Sequence of protein 2:
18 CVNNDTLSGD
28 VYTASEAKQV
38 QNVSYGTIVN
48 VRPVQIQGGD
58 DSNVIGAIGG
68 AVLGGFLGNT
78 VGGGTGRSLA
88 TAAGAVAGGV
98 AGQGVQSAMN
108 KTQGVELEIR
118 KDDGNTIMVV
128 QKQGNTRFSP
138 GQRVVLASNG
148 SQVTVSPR

Sequence of protein 1:
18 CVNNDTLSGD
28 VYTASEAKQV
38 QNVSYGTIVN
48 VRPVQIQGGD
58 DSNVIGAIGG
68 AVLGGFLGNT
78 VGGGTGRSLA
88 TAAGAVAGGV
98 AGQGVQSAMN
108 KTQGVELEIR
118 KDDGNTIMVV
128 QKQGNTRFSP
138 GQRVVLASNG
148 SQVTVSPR

Contacts between the two chains:
Residue K108 in protein 1 is in contact with residue D22 in protein 2 (closest heavy-atom distance 3.2 Å).
Residue V93 in protein 1 is in contact with residue G66 in protein 2 (closest heavy-atom distance 4.2 Å).
Residue Q149 in protein 1 interacts with residue K35 in protein 2 (closest heavy-atom distance 3.5 Å).
Residue Q52 in protein 1 interacts with residue Y29 in protein 2 (closest heavy-atom distance 3.2 Å).
Residue L86 in protein 1 contacts residue L74 in protein 2 (closest heavy-atom distance 4.0 Å).
Residue Q54 in protein 1 is in contact with residue T30 in protein 2 (closest heavy-atom distance 3.4 Å).
Residue R49 in protein 1 is in contact with residue G26 in protein 2 (closest heavy-atom distance 2.9 Å).
Residue R49 in protein 1 is in contact with residue Y29 in protein 2 (closest heavy-atom distance 4.2 Å).
Residue V126 in protein 1 is in contact with residue Q36 in protein 2 (closest heavy-atom distance 3.1 Å).
Residue V126 in protein 1 interacts with residue K35 in protein 2 (closest heavy-atom distance 4.0 Å).
Residue L86 in protein 1 contacts residue F73 in protein 2 (closest heavy-atom distance 3.9 Å).
Residue M125 in protein 1 interacts with residue V142 in protein 2 (closest heavy-atom distance 4.0 Å).
Residue V150 in protein 1 interacts with residue K35 in protein 2 (closest heavy-atom distance 3.3 Å).
Residue T82 in protein 1 contacts residue T77 in protein 2 (closest heavy-atom distance 3.4 Å).
Residue I124 in protein 1 is in contact with residue V40 in protein 2 (closest heavy-atom distance 3.9 Å).
Residue A89 in protein 1 contacts residue F73 in protein 2 (closest heavy-atom distance 3.5 Å).
Residue Q100 in protein 1 is in contact with residue C18 in protein 2 (closest heavy-atom distance 3.2 Å).
Residue I124 in protein 1 contacts residue V37 in protein 2 (closest heavy-atom distance 3.6 Å).
Residue V127 in protein 1 is in contact with residue E33 in protein 2 (closest heavy-atom distance 3.5 Å).
Residue S148 in protein 1 is in contact with residue Q36 in protein 2 (closest heavy-atom distance 3.5 Å).
Residue E113 in protein 1 contacts residue S153 in protein 2 (closest heavy-atom distance 3.9 Å).
Residue V28 in protein 1 interacts with residue K35 in protein 2 (closest heavy-atom distance 4.0 Å).
Residue D58 in protein 1 interacts with residue N20 in protein 2 (closest heavy-atom distance 3.0 Å).
Residue Q52 in protein 1 contacts residue V28 in protein 2 (closest heavy-atom distance 3.6 Å).
Residue R49 in protein 1 interacts with residue S153 in protein 2 (closest heavy-atom distance 3.0 Å).
Residue Q54 in protein 1 interacts with residue A31 in protein 2 (closest heavy-atom distance 2.8 Å).
Residue V51 in protein 1 is in contact with residue Y29 in protein 2 (closest heavy-atom distance 3.4 Å).
Residue S85 in protein 1 interacts with residue F73 in protein 2 (closest heavy-atom distance 3.5 Å).
Residue M125 in protein 1 interacts with residue Q38 in protein 2 (closest heavy-atom distance 3.1 Å).
Residue S104 in protein 1 interacts with residue N20 in protein 2 (closest heavy-atom distance 3.7 Å).
Residue R49 in protein 1 interacts with residue D27 in protein 2 (closest heavy-atom distance 4.1 Å).
Residue G55 in protein 1 is in contact with residue A31 in protein 2 (closest heavy-atom distance 3.8 Å).
Residue I124 in protein 1 is in contact with residue Q38 in protein 2 (closest heavy-atom distance 3.3 Å).
Residue T23 in protein 1 contacts residue K35 in protein 2 (closest heavy-atom distance 3.5 Å).
Residue L24 in protein 1 interacts with residue K35 in protein 2 (closest heavy-atom distance 3.8 Å).
Residue M125 in protein 1 interacts with residue A144 in protein 2 (closest heavy-atom distance 3.5 Å).
Residue E115 in protein 1 is in contact with residue V142 in protein 2 (closest heavy-atom distance 4.2 Å).
Residue D58 in protein 1 is in contact with residue V19 in protein 2 (closest heavy-atom distance 3.5 Å).
Residue S25 in protein 1 contacts residue K35 in protein 2 (closest heavy-atom distance 3.2 Å).
Residue L24 in protein 1 contacts residue A31 in protein 2 (closest heavy-atom distance 3.6 Å).
Residue Q149 in protein 1 is in contact with residue Q36 in protein 2 (closest heavy-atom distance 3.8 Å).
Residue A90 in protein 1 is in contact with residue L70 in protein 2 (closest heavy-atom distance 4.1 Å).
Residue Q52 in protein 1 is in contact with residue D27 in protein 2 (closest heavy-atom distance 3.7 Å).
Residue V127 in protein 1 interacts with residue K35 in protein 2 (closest heavy-atom distance 2.8 Å).
Residue Q54 in protein 1 contacts residue N20 in protein 2 (closest heavy-atom distance 3.0 Å).
Residue I53 in protein 1 is in contact with residue A34 in protein 2 (closest heavy-atom distance 4.1 Å).
Residue V150 in protein 1 interacts with residue V37 in protein 2 (closest heavy-atom distance 4.0 Å).
Residue T151 in protein 1 contacts residue K35 in protein 2 (closest heavy-atom distance 3.9 Å).
Residue T123 in protein 1 is in contact with residue V40 in protein 2 (closest heavy-atom distance 3.8 Å).
Residue Q128 in protein 1 contacts residue K35 in protein 2 (closest heavy-atom distance 3.7 Å).
Residue M125 in protein 1 interacts with residue L143 in protein 2 (closest heavy-atom distance 3.9 Å).
Residue V51 in protein 1 contacts residue D27 in protein 2 (closest heavy-atom distance 3.7 Å).
Residue M125 in protein 1 contacts residue Q36 in protein 2 (closest heavy-atom distance 4.1 Å).
Residue M125 in protein 1 interacts with residue V40 in protein 2 (closest heavy-atom distance 3.5 Å).
Residue I53 in protein 1 interacts with residue Y29 in protein 2 (closest heavy-atom distance 3.5 Å).
Residue L24 in protein 1 is in contact with residue A34 in protein 2 (closest heavy-atom distance 3.7 Å).
Residue V127 in protein 1 is in contact with residue A34 in protein 2 (closest heavy-atom distance 3.5 Å).
Residue S148 in protein 1 interacts with residue V37 in protein 2 (closest heavy-atom distance 3.8 Å).
Residue T82 in protein 1 contacts residue N76 in protein 2 (closest heavy-atom distance 4.0 Å).
Residue Q54 in protein 1 contacts residue Y29 in protein 2 (closest heavy-atom distance 2.7 Å).

The following describes two proteins that form a bound complex.